Sequence of the second protein:
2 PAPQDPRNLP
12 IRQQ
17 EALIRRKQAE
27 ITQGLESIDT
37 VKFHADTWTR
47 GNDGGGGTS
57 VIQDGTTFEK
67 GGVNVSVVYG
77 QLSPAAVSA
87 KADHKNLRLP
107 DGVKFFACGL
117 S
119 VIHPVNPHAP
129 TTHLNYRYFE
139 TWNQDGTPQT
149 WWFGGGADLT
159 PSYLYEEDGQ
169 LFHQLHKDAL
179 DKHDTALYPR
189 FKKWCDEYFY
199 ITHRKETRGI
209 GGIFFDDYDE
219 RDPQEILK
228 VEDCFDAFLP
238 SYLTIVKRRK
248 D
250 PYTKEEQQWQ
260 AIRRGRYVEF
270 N

Sequence of the first protein:
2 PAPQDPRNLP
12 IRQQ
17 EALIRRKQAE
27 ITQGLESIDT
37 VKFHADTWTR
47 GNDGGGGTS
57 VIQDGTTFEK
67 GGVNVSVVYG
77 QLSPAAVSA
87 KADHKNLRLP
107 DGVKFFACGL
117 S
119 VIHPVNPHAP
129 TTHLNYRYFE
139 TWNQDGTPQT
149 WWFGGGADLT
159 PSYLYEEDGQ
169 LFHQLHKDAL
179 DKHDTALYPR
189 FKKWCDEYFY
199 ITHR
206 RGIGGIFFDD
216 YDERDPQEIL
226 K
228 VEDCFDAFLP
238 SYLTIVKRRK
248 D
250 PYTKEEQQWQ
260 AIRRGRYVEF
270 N

These two protein chains interact to form a complex.

Residue-level contacts at the interface:
Residue R262 in the second protein interacts with residue R135 in the first protein (closest heavy-atom distance 3.4 Å).
Residue E268 in the second protein interacts with residue H131 in the first protein (closest heavy-atom distance 3.2 Å).
Residue G264 in the second protein interacts with residue S117 in the first protein (closest heavy-atom distance 3.5 Å).
Residue N270 in the second protein interacts with residue K66 in the first protein (closest heavy-atom distance 3.5 Å).
Residue R188 in the second protein interacts with residue H201 in the first protein (closest heavy-atom distance 3.5 Å).
Residue Y196 in the second protein interacts with residue Y196 in the first protein (closest heavy-atom distance 3.5 Å).
Residue R202 in the second protein contacts residue R188 in the first protein (closest heavy-atom distance 3.0 Å).
Residue Q257 in the second protein contacts residue V74 in the first protein (closest heavy-atom distance 3.2 Å).
Residue I199 in the second protein is in contact with residue Y196 in the first protein (closest heavy-atom distance 3.1 Å).
Residue G50 in the second protein contacts residue Y266 in the first protein (closest heavy-atom distance 3.4 Å).
Residue D49 in the second protein contacts residue Y266 in the first protein (closest heavy-atom distance 3.6 Å).
Residue V267 in the second protein contacts residue S117 in the first protein (closest heavy-atom distance 3.4 Å).
Residue N270 in the second protein contacts residue G67 in the first protein (closest heavy-atom distance 3.5 Å).
Residue C193 in the second protein contacts residue C193 in the first protein (closest heavy-atom distance 2.0 Å).
Residue V267 in the second protein contacts residue G68 in the first protein (closest heavy-atom distance 3.5 Å).
Residue Y266 in the second protein is in contact with residue S72 in the first protein (closest heavy-atom distance 3.2 Å).
Residue G68 in the second protein contacts residue V267 in the first protein (closest heavy-atom distance 3.5 Å).
Residue K253 in the second protein interacts with residue G50 in the first protein (closest heavy-atom distance 3.1 Å).
Residue V267 in the second protein is in contact with residue V119 in the first protein (closest heavy-atom distance 3.4 Å).
Residue N133 in the second protein contacts residue R262 in the first protein (closest heavy-atom distance 3.5 Å).
Residue K253 in the second protein interacts with residue N48 in the first protein (closest heavy-atom distance 2.7 Å).
Residue Q59 in the second protein contacts residue W44 in the first protein (closest heavy-atom distance 3.2 Å).
Residue K66 in the second protein interacts with residue N270 in the first protein (closest heavy-atom distance 2.9 Å).
Residue R202 in the second protein is in contact with residue W192 in the first protein (closest heavy-atom distance 3.5 Å).
Residue R206 in the second protein is in contact with residue A85 in the first protein (closest heavy-atom distance 3.5 Å).
Residue G47 in the second protein interacts with residue D60 in the first protein (closest heavy-atom distance 3.3 Å).
Residue E255 in the second protein contacts residue A82 in the first protein (closest heavy-atom distance 3.5 Å).
Residue N270 in the second protein contacts residue F269 in the first protein (closest heavy-atom distance 3.5 Å).
Residue Q257 in the second protein is in contact with residue G50 in the first protein (closest heavy-atom distance 3.3 Å).
Residue V119 in the second protein interacts with residue V267 in the first protein (closest heavy-atom distance 3.1 Å).
Residue R46 in the second protein is in contact with residue F269 in the first protein (closest heavy-atom distance 3.0 Å).
Residue E204 in the second protein interacts with residue W192 in the first protein (closest heavy-atom distance 2.6 Å).
Residue S117 in the second protein is in contact with residue V267 in the first protein (closest heavy-atom distance 3.3 Å).
Residue S117 in the second protein is in contact with residue G264 in the first protein (closest heavy-atom distance 3.4 Å).
Residue K190 in the second protein interacts with residue F197 in the first protein (closest heavy-atom distance 3.4 Å).
Residue N70 in the second protein is in contact with residue V267 in the first protein (closest heavy-atom distance 3.6 Å).
Residue D42 in the second protein contacts residue N270 in the first protein (closest heavy-atom distance 3.2 Å).
Residue R46 in the second protein interacts with residue D60 in the first protein (closest heavy-atom distance 3.1 Å).
Residue Y266 in the second protein interacts with residue D49 in the first protein (closest heavy-atom distance 3.2 Å).
Residue R46 in the second protein interacts with residue K66 in the first protein (closest heavy-atom distance 3.4 Å).
Residue F197 in the second protein interacts with residue W192 in the first protein (closest heavy-atom distance 3.5 Å).
Residue V74 in the second protein is in contact with residue Q257 in the first protein (closest heavy-atom distance 3.1 Å).
Residue W258 in the second protein contacts residue F137 in the first protein (closest heavy-atom distance 3.5 Å).
Residue Y266 in the second protein is in contact with residue G51 in the first protein (closest heavy-atom distance 3.3 Å).
Residue Y196 in the second protein contacts residue F197 in the first protein (closest heavy-atom distance 3.5 Å).
Residue R206 in the second protein contacts residue A88 in the first protein (closest heavy-atom distance 3.2 Å).
Residue E254 in the second protein interacts with residue Y75 in the first protein (closest heavy-atom distance 3.1 Å).
Residue R206 in the second protein interacts with residue D89 in the first protein (closest heavy-atom distance 2.9 Å).
Residue G50 in the second protein interacts with residue Q257 in the first protein (closest heavy-atom distance 3.6 Å).
Residue S55 in the second protein contacts residue N270 in the first protein (closest heavy-atom distance 2.9 Å).
Residue N133 in the second protein contacts residue I261 in the first protein (closest heavy-atom distance 3.1 Å).
Residue T205 in the second protein interacts with residue D89 in the first protein (closest heavy-atom distance 3.6 Å).
Residue I261 in the second protein contacts residue N133 in the first protein (closest heavy-atom distance 3.1 Å).
Residue V57 in the second protein is in contact with residue N270 in the first protein (closest heavy-atom distance 3.1 Å).
Residue E268 in the second protein interacts with residue E268 in the first protein (closest heavy-atom distance 2.6 Å).
Residue Q257 in the second protein is in contact with residue G51 in the first protein (closest heavy-atom distance 2.9 Å).
Residue T205 in the second protein is in contact with residue D214 in the first protein (closest heavy-atom distance 3.1 Å).
Residue S72 in the second protein is in contact with residue Y266 in the first protein (closest heavy-atom distance 3.3 Å).
Residue E254 in the second protein is in contact with residue G76 in the first protein (closest heavy-atom distance 3.4 Å).
Residue W258 in the second protein interacts with residue A113 in the first protein (closest heavy-atom distance 3.5 Å).